Sequence of protein 1:
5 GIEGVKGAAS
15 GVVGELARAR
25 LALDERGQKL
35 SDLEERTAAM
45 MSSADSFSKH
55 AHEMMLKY

Sequence of protein 2:
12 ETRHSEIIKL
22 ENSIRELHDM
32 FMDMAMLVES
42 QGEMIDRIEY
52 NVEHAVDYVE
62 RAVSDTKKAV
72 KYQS

The following describes two proteins that form a bound complex.

Interface contacts:
Residue M45 in protein 2 contacts residue L34 in protein 1 (closest heavy-atom distance 3.5 Å).
Residue Y59 in protein 2 interacts with residue A48 in protein 1 (closest heavy-atom distance 3.5 Å).
Residue I49 in protein 2 interacts with residue L37 in protein 1 (closest heavy-atom distance 3.8 Å).
Residue M35 in protein 2 is in contact with residue R24 in protein 1 (closest heavy-atom distance 3.6 Å).
Residue K20 in protein 2 contacts residue K10 in protein 1 (closest heavy-atom distance 4.1 Å).
Residue D66 in protein 2 is in contact with residue A55 in protein 1 (closest heavy-atom distance 3.6 Å).
Residue L28 in protein 2 is in contact with residue V16 in protein 1 (closest heavy-atom distance 3.7 Å).
Residue T67 in protein 2 is in contact with residue A55 in protein 1 (closest heavy-atom distance 3.9 Å).
Residue Q42 in protein 2 contacts residue G31 in protein 1 (closest heavy-atom distance 3.5 Å).
Residue I49 in protein 2 is in contact with residue L34 in protein 1 (closest heavy-atom distance 3.6 Å).
Residue F32 in protein 2 contacts residue L20 in protein 1 (closest heavy-atom distance 3.6 Å).
Residue S24 in protein 2 is in contact with residue K10 in protein 1 (closest heavy-atom distance 3.9 Å).
Residue I46 in protein 2 is in contact with residue L34 in protein 1 (closest heavy-atom distance 3.8 Å).
Residue M45 in protein 2 is in contact with residue E38 in protein 1 (closest heavy-atom distance 3.8 Å).
Residue L38 in protein 2 is in contact with residue L27 in protein 1 (closest heavy-atom distance 3.8 Å).
Residue A70 in protein 2 contacts residue M59 in protein 1 (closest heavy-atom distance 4.0 Å).
Residue V60 in protein 2 is in contact with residue A48 in protein 1 (closest heavy-atom distance 3.9 Å).
Residue N52 in protein 2 interacts with residue M45 in protein 1 (closest heavy-atom distance 3.6 Å).
Residue Y59 in protein 2 contacts residue S52 in protein 1 (closest heavy-atom distance 3.5 Å).
Residue R48 in protein 2 contacts residue E38 in protein 1 (closest heavy-atom distance 2.9 Å).
Residue Y59 in protein 2 interacts with residue M45 in protein 1 (closest heavy-atom distance 4.0 Å).
Residue D66 in protein 2 interacts with residue H56 in protein 1 (closest heavy-atom distance 2.8 Å).
Residue M31 in protein 2 contacts residue A21 in protein 1 (closest heavy-atom distance 3.5 Å).
Residue M35 in protein 2 contacts residue L27 in protein 1 (closest heavy-atom distance 3.7 Å).
Residue L21 in protein 2 interacts with residue I6 in protein 1 (closest heavy-atom distance 4.1 Å).
Residue L21 in protein 2 is in contact with residue V9 in protein 1 (closest heavy-atom distance 3.7 Å).
Residue N52 in protein 2 interacts with residue T41 in protein 1 (closest heavy-atom distance 3.6 Å).
Residue R62 in protein 2 is in contact with residue S52 in protein 1 (closest heavy-atom distance 3.8 Å).
Residue E27 in protein 2 interacts with residue V17 in protein 1 (closest heavy-atom distance 3.9 Å).
Residue A56 in protein 2 contacts residue A48 in protein 1 (closest heavy-atom distance 3.9 Å).
Residue M31 in protein 2 interacts with residue V17 in protein 1 (closest heavy-atom distance 3.9 Å).
Residue L21 in protein 2 contacts residue K10 in protein 1 (closest heavy-atom distance 3.5 Å).
Residue I46 in protein 2 is in contact with residue R30 in protein 1 (closest heavy-atom distance 3.6 Å).
Residue E17 in protein 2 interacts with residue I6 in protein 1 (closest heavy-atom distance 3.6 Å).
Residue A63 in protein 2 is in contact with residue F51 in protein 1 (closest heavy-atom distance 3.6 Å).
Residue I49 in protein 2 interacts with residue E38 in protein 1 (closest heavy-atom distance 3.8 Å).
Residue A56 in protein 2 interacts with residue M45 in protein 1 (closest heavy-atom distance 4.1 Å).
Residue A56 in protein 2 is in contact with residue M44 in protein 1 (closest heavy-atom distance 3.7 Å).
Residue M45 in protein 2 interacts with residue S35 in protein 1 (closest heavy-atom distance 3.5 Å).
Residue N52 in protein 2 contacts residue A42 in protein 1 (closest heavy-atom distance 3.5 Å).
Residue M35 in protein 2 is in contact with residue L20 in protein 1 (closest heavy-atom distance 4.0 Å).
Residue L38 in protein 2 is in contact with residue R24 in protein 1 (closest heavy-atom distance 3.5 Å).
Residue Q42 in protein 2 contacts residue L27 in protein 1 (closest heavy-atom distance 3.0 Å).
Residue L28 in protein 2 is in contact with residue L20 in protein 1 (closest heavy-atom distance 4.2 Å).
Residue L28 in protein 2 interacts with residue V17 in protein 1 (closest heavy-atom distance 3.9 Å).
Residue A63 in protein 2 contacts residue S52 in protein 1 (closest heavy-atom distance 4.0 Å).
Residue M35 in protein 2 interacts with residue A23 in protein 1 (closest heavy-atom distance 4.2 Å).
Residue Y73 in protein 2 interacts with residue M59 in protein 1 (closest heavy-atom distance 3.9 Å).
Residue M31 in protein 2 interacts with residue L20 in protein 1 (closest heavy-atom distance 3.7 Å).
Residue Q42 in protein 2 interacts with residue R30 in protein 1 (closest heavy-atom distance 2.9 Å).
Residue V39 in protein 2 interacts with residue L27 in protein 1 (closest heavy-atom distance 3.9 Å).
Residue Y73 in protein 2 interacts with residue Y62 in protein 1 (closest heavy-atom distance 3.7 Å).
Residue A63 in protein 2 contacts residue A55 in protein 1 (closest heavy-atom distance 3.8 Å).
Residue I49 in protein 2 contacts residue T41 in protein 1 (closest heavy-atom distance 3.8 Å).
Residue Y59 in protein 2 is in contact with residue D49 in protein 1 (closest heavy-atom distance 3.6 Å).
Residue I18 in protein 2 contacts residue I6 in protein 1 (closest heavy-atom distance 3.3 Å).
Residue K69 in protein 2 contacts residue M59 in protein 1 (closest heavy-atom distance 3.8 Å).
Residue V53 in protein 2 contacts residue T41 in protein 1 (closest heavy-atom distance 3.3 Å).
Residue Q42 in protein 2 contacts residue L34 in protein 1 (closest heavy-atom distance 3.9 Å).
Residue D66 in protein 2 contacts residue M59 in protein 1 (closest heavy-atom distance 3.5 Å).